Sequence of the first protein:
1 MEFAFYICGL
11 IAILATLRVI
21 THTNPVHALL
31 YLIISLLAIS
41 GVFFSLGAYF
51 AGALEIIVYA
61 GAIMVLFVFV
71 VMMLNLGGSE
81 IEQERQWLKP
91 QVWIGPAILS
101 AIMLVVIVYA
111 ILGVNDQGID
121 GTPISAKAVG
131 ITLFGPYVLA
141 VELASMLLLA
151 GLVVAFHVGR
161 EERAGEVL

Residue-level contacts at the interface:
Residue L202 in the second protein contacts residue A110 in the first protein (closest heavy-atom distance 3.1 Å).
Residue T64 in the second protein interacts with residue L139 in the first protein (closest heavy-atom distance 3.6 Å).
Residue L137 in the second protein interacts with residue L147 in the first protein (closest heavy-atom distance 3.4 Å).
Residue P201 in the second protein interacts with residue A110 in the first protein (closest heavy-atom distance 3.9 Å).
Residue L184 in the second protein is in contact with residue Y137 in the first protein (closest heavy-atom distance 3.2 Å).
Residue L66 in the second protein is in contact with residue Y137 in the first protein (closest heavy-atom distance 3.5 Å).
Residue P138 in the second protein contacts residue V154 in the first protein (closest heavy-atom distance 4.1 Å).
Residue L137 in the second protein interacts with residue G151 in the first protein (closest heavy-atom distance 4.2 Å).
Residue I111 in the second protein contacts residue M146 in the first protein (closest heavy-atom distance 4.4 Å).
Residue V63 in the second protein contacts residue L139 in the first protein (closest heavy-atom distance 4.2 Å).
Residue N101 in the second protein is in contact with residue H157 in the first protein (closest heavy-atom distance 3.4 Å).
Residue L66 in the second protein interacts with residue A140 in the first protein (closest heavy-atom distance 4.2 Å).
Residue L108 in the second protein contacts residue V153 in the first protein (closest heavy-atom distance 3.5 Å).
Residue I3 in the second protein is in contact with residue V138 in the first protein (closest heavy-atom distance 4.4 Å).
Residue L114 in the second protein interacts with residue M146 in the first protein (closest heavy-atom distance 4.0 Å).
Residue M1 in the second protein interacts with residue G135 in the first protein (closest heavy-atom distance 3.7 Å).
Residue R148 in the second protein interacts with residue A164 in the first protein (closest heavy-atom distance 4.0 Å).
Residue L130 in the second protein is in contact with residue A140 in the first protein (closest heavy-atom distance 3.8 Å).
Residue L108 in the second protein interacts with residue V154 in the first protein (closest heavy-atom distance 3.5 Å).
Residue P201 in the second protein contacts residue G113 in the first protein (closest heavy-atom distance 4.3 Å).
Residue L176 in the second protein is in contact with residue I107 in the first protein (closest heavy-atom distance 4.1 Å).
Residue L209 in the second protein interacts with residue I107 in the first protein (closest heavy-atom distance 3.6 Å).
Residue G141 in the second protein is in contact with residue V154 in the first protein (closest heavy-atom distance 3.5 Å).
Residue A205 in the second protein is in contact with residue A110 in the first protein (closest heavy-atom distance 3.7 Å).
Residue E200 in the second protein is in contact with residue V114 in the first protein (closest heavy-atom distance 4.1 Å).
Residue Q180 in the second protein interacts with residue V114 in the first protein (closest heavy-atom distance 3.3 Å).
Residue M67 in the second protein is in contact with residue L139 in the first protein (closest heavy-atom distance 3.5 Å).
Residue L202 in the second protein is in contact with residue V114 in the first protein (closest heavy-atom distance 3.4 Å).
Residue M25 in the second protein is in contact with residue L149 in the first protein (closest heavy-atom distance 3.5 Å).
Residue P138 in the second protein contacts residue A150 in the first protein (closest heavy-atom distance 4.1 Å).
Residue R32 in the second protein contacts residue F156 in the first protein (closest heavy-atom distance 3.9 Å).
Residue L176 in the second protein interacts with residue I111 in the first protein (closest heavy-atom distance 3.5 Å).
Residue L202 in the second protein interacts with residue I111 in the first protein (closest heavy-atom distance 3.5 Å).
Residue F147 in the second protein interacts with residue E162 in the first protein (closest heavy-atom distance 3.8 Å).
Residue F169 in the second protein is in contact with residue M103 in the first protein (closest heavy-atom distance 3.2 Å).
Residue L107 in the second protein interacts with residue V153 in the first protein (closest heavy-atom distance 3.3 Å).
Residue L134 in the second protein contacts residue M146 in the first protein (closest heavy-atom distance 4.4 Å).
Residue L11 in the second protein is in contact with residue L139 in the first protein (closest heavy-atom distance 3.8 Å).
Residue V21 in the second protein is in contact with residue M146 in the first protein (closest heavy-atom distance 3.8 Å).
Residue E104 in the second protein interacts with residue F156 in the first protein (closest heavy-atom distance 3.4 Å).
Residue I111 in the second protein is in contact with residue A150 in the first protein (closest heavy-atom distance 3.5 Å).
Residue T64 in the second protein is in contact with residue P136 in the first protein (closest heavy-atom distance 3.8 Å).
Residue Y145 in the second protein contacts residue H157 in the first protein (closest heavy-atom distance 2.9 Å).
Residue D100 in the second protein contacts residue E162 in the first protein (closest heavy-atom distance 2.9 Å).
Residue E133 in the second protein is in contact with residue L147 in the first protein (closest heavy-atom distance 3.2 Å).
Residue L66 in the second protein interacts with residue P136 in the first protein (closest heavy-atom distance 4.2 Å).
Residue H124 in the second protein contacts residue Y137 in the first protein (closest heavy-atom distance 3.4 Å).
Residue L118 in the second protein is in contact with residue L143 in the first protein (closest heavy-atom distance 3.8 Å).
Residue F147 in the second protein interacts with residue H157 in the first protein (closest heavy-atom distance 4.2 Å).
Residue E104 in the second protein contacts residue V153 in the first protein (closest heavy-atom distance 3.8 Å).
Residue L134 in the second protein interacts with residue L147 in the first protein (closest heavy-atom distance 3.7 Å).
Residue L114 in the second protein is in contact with residue L143 in the first protein (closest heavy-atom distance 3.5 Å).
Residue G18 in the second protein interacts with residue M146 in the first protein (closest heavy-atom distance 3.9 Å).
Residue N101 in the second protein interacts with residue R160 in the first protein (closest heavy-atom distance 2.5 Å).
Residue R148 in the second protein interacts with residue E162 in the first protein (closest heavy-atom distance 4.3 Å).
Residue L137 in the second protein contacts residue V154 in the first protein (closest heavy-atom distance 4.2 Å).
Residue Y98 in the second protein is in contact with residue H157 in the first protein (closest heavy-atom distance 4.0 Å).
Residue P65 in the second protein is in contact with residue P136 in the first protein (closest heavy-atom distance 3.3 Å).
Residue D100 in the second protein is in contact with residue R160 in the first protein (closest heavy-atom distance 3.1 Å).
Residue E104 in the second protein contacts residue H157 in the first protein (closest heavy-atom distance 4.3 Å).

Sequence of the second protein:
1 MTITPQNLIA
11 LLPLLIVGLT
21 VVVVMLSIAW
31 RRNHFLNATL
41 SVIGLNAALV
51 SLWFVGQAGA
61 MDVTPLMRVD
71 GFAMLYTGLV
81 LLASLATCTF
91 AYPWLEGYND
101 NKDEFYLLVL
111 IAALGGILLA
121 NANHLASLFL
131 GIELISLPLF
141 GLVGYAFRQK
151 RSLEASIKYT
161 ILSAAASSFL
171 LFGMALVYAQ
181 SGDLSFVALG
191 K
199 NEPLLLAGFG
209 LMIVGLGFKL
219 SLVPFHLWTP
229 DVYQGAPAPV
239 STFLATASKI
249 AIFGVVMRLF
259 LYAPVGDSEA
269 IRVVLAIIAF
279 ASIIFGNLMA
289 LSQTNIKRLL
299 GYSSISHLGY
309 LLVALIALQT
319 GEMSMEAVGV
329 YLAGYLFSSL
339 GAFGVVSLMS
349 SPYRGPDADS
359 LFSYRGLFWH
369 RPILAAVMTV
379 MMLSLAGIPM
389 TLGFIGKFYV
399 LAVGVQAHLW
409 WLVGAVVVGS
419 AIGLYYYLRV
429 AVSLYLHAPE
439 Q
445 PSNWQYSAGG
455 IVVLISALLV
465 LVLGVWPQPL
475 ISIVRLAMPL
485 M

The following describes two proteins that form a bound complex.